Sequence of protein 1:
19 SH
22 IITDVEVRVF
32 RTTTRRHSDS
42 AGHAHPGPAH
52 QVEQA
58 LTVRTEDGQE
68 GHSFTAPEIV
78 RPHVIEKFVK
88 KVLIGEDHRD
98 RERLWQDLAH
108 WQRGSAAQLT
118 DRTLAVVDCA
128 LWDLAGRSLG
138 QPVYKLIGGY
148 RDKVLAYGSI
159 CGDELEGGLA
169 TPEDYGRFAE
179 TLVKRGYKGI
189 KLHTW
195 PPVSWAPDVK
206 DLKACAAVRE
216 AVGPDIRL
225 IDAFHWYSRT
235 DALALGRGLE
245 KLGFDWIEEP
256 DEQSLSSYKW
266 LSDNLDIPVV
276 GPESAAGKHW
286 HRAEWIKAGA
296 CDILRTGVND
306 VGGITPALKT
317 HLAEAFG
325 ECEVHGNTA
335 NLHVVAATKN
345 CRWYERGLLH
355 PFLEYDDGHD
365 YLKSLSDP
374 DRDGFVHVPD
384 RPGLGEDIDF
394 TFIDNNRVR

Sequence of protein 2:
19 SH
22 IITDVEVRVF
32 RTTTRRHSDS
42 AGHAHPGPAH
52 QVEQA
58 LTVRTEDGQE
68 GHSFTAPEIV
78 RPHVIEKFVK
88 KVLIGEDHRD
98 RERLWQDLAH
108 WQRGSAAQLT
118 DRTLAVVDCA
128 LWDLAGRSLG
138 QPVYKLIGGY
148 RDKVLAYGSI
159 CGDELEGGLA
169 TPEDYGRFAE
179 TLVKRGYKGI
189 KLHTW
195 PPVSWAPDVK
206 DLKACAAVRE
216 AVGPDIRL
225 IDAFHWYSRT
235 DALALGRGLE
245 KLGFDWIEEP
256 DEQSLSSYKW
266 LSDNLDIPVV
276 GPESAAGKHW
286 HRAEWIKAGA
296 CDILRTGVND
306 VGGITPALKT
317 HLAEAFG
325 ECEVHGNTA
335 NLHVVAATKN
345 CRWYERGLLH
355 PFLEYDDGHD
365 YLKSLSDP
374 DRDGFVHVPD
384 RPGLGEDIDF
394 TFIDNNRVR

These two protein chains interact to form a complex.

Interface contacts:
Residue L143 in protein 1 is in contact with residue R98 in protein 2 (closest heavy-atom distance 2.8 Å).
Residue E99 in protein 1 contacts residue G146 in protein 2 (closest heavy-atom distance 3.3 Å).
Residue E320 in protein 1 contacts residue H284 in protein 2 (closest heavy-atom distance 2.9 Å).
Residue H317 in protein 1 is in contact with residue H317 in protein 2 (closest heavy-atom distance 2.9 Å).
Residue R98 in protein 1 interacts with residue G145 in protein 2 (closest heavy-atom distance 3.4 Å).
Residue A321 in protein 1 interacts with residue W285 in protein 2 (closest heavy-atom distance 3.2 Å).
Residue K292 in protein 1 interacts with residue I291 in protein 2 (closest heavy-atom distance 3.2 Å).
Residue G146 in protein 1 is in contact with residue R100 in protein 2 (closest heavy-atom distance 3.1 Å).
Residue F322 in protein 1 is in contact with residue A288 in protein 2 (closest heavy-atom distance 3.8 Å).
Residue A321 in protein 1 is in contact with residue H284 in protein 2 (closest heavy-atom distance 3.6 Å).
Residue R96 in protein 1 interacts with residue G146 in protein 2 (closest heavy-atom distance 3.1 Å).
Residue H284 in protein 1 is in contact with residue E320 in protein 2 (closest heavy-atom distance 2.9 Å).
Residue H284 in protein 1 contacts residue A321 in protein 2 (closest heavy-atom distance 3.6 Å).
Residue F322 in protein 1 is in contact with residue F322 in protein 2 (closest heavy-atom distance 3.7 Å).
Residue L318 in protein 1 contacts residue F322 in protein 2 (closest heavy-atom distance 3.8 Å).
Residue K314 in protein 1 contacts residue E320 in protein 2 (closest heavy-atom distance 2.8 Å).
Residue A288 in protein 1 is in contact with residue F322 in protein 2 (closest heavy-atom distance 3.8 Å).
Residue K142 in protein 1 is in contact with residue D94 in protein 2 (closest heavy-atom distance 2.9 Å).
Residue R98 in protein 1 contacts residue G146 in protein 2 (closest heavy-atom distance 3.7 Å).
Residue D97 in protein 1 interacts with residue K142 in protein 2 (closest heavy-atom distance 2.8 Å).
Residue Q138 in protein 1 is in contact with residue R96 in protein 2 (closest heavy-atom distance 2.9 Å).
Residue Q103 in protein 1 is in contact with residue K343 in protein 2 (closest heavy-atom distance 3.8 Å).
Residue A321 in protein 1 is in contact with residue A288 in protein 2 (closest heavy-atom distance 3.3 Å).
Residue E99 in protein 1 contacts residue G145 in protein 2 (closest heavy-atom distance 3.7 Å).
Residue E320 in protein 1 contacts residue Q103 in protein 2 (closest heavy-atom distance 3.2 Å).
Residue G145 in protein 1 is in contact with residue E99 in protein 2 (closest heavy-atom distance 3.7 Å).
Residue R96 in protein 1 is in contact with residue G145 in protein 2 (closest heavy-atom distance 3.5 Å).
Residue K142 in protein 1 contacts residue R96 in protein 2 (closest heavy-atom distance 3.7 Å).
Residue F322 in protein 1 contacts residue L318 in protein 2 (closest heavy-atom distance 3.8 Å).
Residue H317 in protein 1 is in contact with residue K314 in protein 2 (closest heavy-atom distance 3.6 Å).
Residue I144 in protein 1 interacts with residue R98 in protein 2 (closest heavy-atom distance 3.1 Å).
Residue E320 in protein 1 interacts with residue W285 in protein 2 (closest heavy-atom distance 3.0 Å).
Residue Q103 in protein 1 contacts residue E320 in protein 2 (closest heavy-atom distance 3.2 Å).
Residue L318 in protein 1 is in contact with residue L318 in protein 2 (closest heavy-atom distance 3.9 Å).
Residue G145 in protein 1 is in contact with residue R98 in protein 2 (closest heavy-atom distance 3.4 Å).
Residue R100 in protein 1 contacts residue G146 in protein 2 (closest heavy-atom distance 3.1 Å).
Residue K292 in protein 1 interacts with residue K292 in protein 2 (closest heavy-atom distance 3.9 Å).
Residue W285 in protein 1 is in contact with residue E320 in protein 2 (closest heavy-atom distance 3.0 Å).
Residue W285 in protein 1 contacts residue A321 in protein 2 (closest heavy-atom distance 3.2 Å).
Residue D94 in protein 1 interacts with residue K142 in protein 2 (closest heavy-atom distance 2.9 Å).
Residue D97 in protein 1 contacts residue G146 in protein 2 (closest heavy-atom distance 3.2 Å).
Residue A288 in protein 1 interacts with residue A321 in protein 2 (closest heavy-atom distance 3.3 Å).
Residue G145 in protein 1 contacts residue R96 in protein 2 (closest heavy-atom distance 3.5 Å).
Residue K142 in protein 1 interacts with residue D97 in protein 2 (closest heavy-atom distance 2.8 Å).
Residue G146 in protein 1 is in contact with residue R96 in protein 2 (closest heavy-atom distance 3.1 Å).
Residue Y147 in protein 1 contacts residue R100 in protein 2 (closest heavy-atom distance 3.5 Å).
Residue R98 in protein 1 contacts residue I144 in protein 2 (closest heavy-atom distance 3.1 Å).
Residue A341 in protein 1 contacts residue E99 in protein 2 (closest heavy-atom distance 3.7 Å).
Residue G146 in protein 1 interacts with residue R98 in protein 2 (closest heavy-atom distance 3.7 Å).
Residue K343 in protein 1 contacts residue Q103 in protein 2 (closest heavy-atom distance 3.8 Å).
Residue R96 in protein 1 contacts residue K142 in protein 2 (closest heavy-atom distance 3.7 Å).
Residue R98 in protein 1 is in contact with residue L143 in protein 2 (closest heavy-atom distance 2.8 Å).
Residue R96 in protein 1 is in contact with residue Q138 in protein 2 (closest heavy-atom distance 2.9 Å).
Residue E99 in protein 1 is in contact with residue A341 in protein 2 (closest heavy-atom distance 3.7 Å).
Residue G146 in protein 1 contacts residue E99 in protein 2 (closest heavy-atom distance 3.3 Å).
Residue I291 in protein 1 interacts with residue K292 in protein 2 (closest heavy-atom distance 3.2 Å).
Residue E320 in protein 1 interacts with residue K314 in protein 2 (closest heavy-atom distance 2.8 Å).
Residue K314 in protein 1 is in contact with residue H317 in protein 2 (closest heavy-atom distance 3.6 Å).
Residue R100 in protein 1 contacts residue Y147 in protein 2 (closest heavy-atom distance 3.5 Å).
Residue G146 in protein 1 contacts residue D97 in protein 2 (closest heavy-atom distance 3.2 Å).